Sequence of the second protein:
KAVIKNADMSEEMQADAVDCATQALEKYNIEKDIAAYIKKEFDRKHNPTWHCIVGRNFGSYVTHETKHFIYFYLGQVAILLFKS

The following describes two proteins that form a bound complex.

Sequence of the first protein:
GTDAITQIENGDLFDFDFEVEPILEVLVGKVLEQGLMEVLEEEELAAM

Interface contacts:
Residue K38 in the second protein is in contact with residue Q145 in the first protein (closest heavy-atom distance 3.7 Å).
Residue K38 in the second protein is in contact with residue I143 in the first protein (closest heavy-atom distance 4.7 Å).